Sequence of protein 1:
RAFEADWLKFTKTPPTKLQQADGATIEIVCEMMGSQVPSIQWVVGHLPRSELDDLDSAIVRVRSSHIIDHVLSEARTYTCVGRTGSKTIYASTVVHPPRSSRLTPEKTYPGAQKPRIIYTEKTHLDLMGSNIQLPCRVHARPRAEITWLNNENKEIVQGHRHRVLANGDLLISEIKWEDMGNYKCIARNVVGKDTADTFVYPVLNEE

These two protein chains interact to form a complex.

Interface contacts:
Residue V237 in protein 1 contacts residue F16 in protein 2 (closest heavy-atom distance 3.4 Å).
Residue W211 in protein 1 contacts residue N12 in protein 2 (closest heavy-atom distance 3.5 Å).
Residue W211 in protein 1 contacts residue C9 in protein 2 (closest heavy-atom distance 3.5 Å).
Residue Y235 in protein 1 interacts with residue C9 in protein 2 (closest heavy-atom distance 3.4 Å).
Residue S91 in protein 1 interacts with residue F16 in protein 2 (closest heavy-atom distance 4.2 Å).
Residue Y235 in protein 1 is in contact with residue N12 in protein 2 (closest heavy-atom distance 4.2 Å).
Residue L161 in protein 1 is in contact with residue F16 in protein 2 (closest heavy-atom distance 3.4 Å).
Residue Y235 in protein 1 contacts residue L19 in protein 2 (closest heavy-atom distance 4.6 Å).
Residue W211 in protein 1 interacts with residue S13 in protein 2 (closest heavy-atom distance 3.2 Å).
Residue W211 in protein 1 interacts with residue R11 in protein 2 (closest heavy-atom distance 4.8 Å).
Residue L238 in protein 1 is in contact with residue S13 in protein 2 (closest heavy-atom distance 4.3 Å).
Residue L238 in protein 1 contacts residue F16 in protein 2 (closest heavy-atom distance 3.7 Å).
Residue W211 in protein 1 contacts residue C14 in protein 2 (closest heavy-atom distance 4.4 Å).
Residue I93 in protein 1 interacts with residue F16 in protein 2 (closest heavy-atom distance 3.8 Å).
Residue L159 in protein 1 interacts with residue F16 in protein 2 (closest heavy-atom distance 4.5 Å).
Residue N239 in protein 1 interacts with residue S15 in protein 2 (closest heavy-atom distance 4.8 Å).
Residue Y235 in protein 1 is in contact with residue S13 in protein 2 (closest heavy-atom distance 4.1 Å).
Residue V237 in protein 1 interacts with residue C14 in protein 2 (closest heavy-atom distance 2.9 Å).
Residue A92 in protein 1 is in contact with residue F16 in protein 2 (closest heavy-atom distance 4.5 Å).
Residue L238 in protein 1 interacts with residue C14 in protein 2 (closest heavy-atom distance 3.5 Å).
Residue M214 in protein 1 is in contact with residue C10 in protein 2 (closest heavy-atom distance 5.0 Å).
Residue D160 in protein 1 is in contact with residue F16 in protein 2 (closest heavy-atom distance 4.7 Å).
Residue Y235 in protein 1 contacts residue C10 in protein 2 (closest heavy-atom distance 4.7 Å).
Residue L238 in protein 1 interacts with residue S15 in protein 2 (closest heavy-atom distance 2.8 Å).
Residue V237 in protein 1 interacts with residue S15 in protein 2 (closest heavy-atom distance 3.8 Å).
Residue M162 in protein 1 interacts with residue S13 in protein 2 (closest heavy-atom distance 4.9 Å).
Residue Y235 in protein 1 contacts residue C14 in protein 2 (closest heavy-atom distance 3.3 Å).
Residue W211 in protein 1 is in contact with residue C10 in protein 2 (closest heavy-atom distance 3.1 Å).

Sequence of protein 2:
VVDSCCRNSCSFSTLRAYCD